Contacts between the two chains:
Residue D116 in protein 1 contacts residue Y446 in protein 2 (closest heavy-atom distance 3.0 Å).
Residue F435 in protein 1 interacts with residue Q480 in protein 2 (closest heavy-atom distance 2.9 Å).
Residue R475 in protein 1 contacts residue A430 in protein 2 (closest heavy-atom distance 2.9 Å).
Residue R132 in protein 1 is in contact with residue A447 in protein 2 (closest heavy-atom distance 2.9 Å).
Residue P424 in protein 1 contacts residue R48 in protein 2 (closest heavy-atom distance 2.8 Å).
Residue A447 in protein 1 interacts with residue D116 in protein 2 (closest heavy-atom distance 3.0 Å).
Residue R475 in protein 1 interacts with residue P453 in protein 2 (closest heavy-atom distance 3.4 Å).
Residue M448 in protein 1 is in contact with residue R132 in protein 2 (closest heavy-atom distance 3.0 Å).
Residue R235 in protein 1 interacts with residue H242 in protein 2 (closest heavy-atom distance 3.2 Å).
Residue F435 in protein 1 contacts residue P483 in protein 2 (closest heavy-atom distance 3.5 Å).
Residue Y454 in protein 1 interacts with residue P245 in protein 2 (closest heavy-atom distance 3.4 Å).
Residue E427 in protein 1 contacts residue Y479 in protein 2 (closest heavy-atom distance 2.5 Å).
Residue A461 in protein 1 interacts with residue L474 in protein 2 (closest heavy-atom distance 3.4 Å).
Residue R475 in protein 1 is in contact with residue E427 in protein 2 (closest heavy-atom distance 2.9 Å).
Residue Y479 in protein 1 interacts with residue E427 in protein 2 (closest heavy-atom distance 2.5 Å).
Residue R432 in protein 1 is in contact with residue A478 in protein 2 (closest heavy-atom distance 3.3 Å).
Residue P424 in protein 1 interacts with residue R47 in protein 2 (closest heavy-atom distance 3.1 Å).
Residue E428 in protein 1 is in contact with residue R47 in protein 2 (closest heavy-atom distance 2.8 Å).
Residue E443 in protein 1 contacts residue R122 in protein 2 (closest heavy-atom distance 2.7 Å).
Residue P245 in protein 1 contacts residue R235 in protein 2 (closest heavy-atom distance 3.3 Å).
Residue R432 in protein 1 contacts residue Q480 in protein 2 (closest heavy-atom distance 2.8 Å).
Residue G431 in protein 1 contacts residue A478 in protein 2 (closest heavy-atom distance 2.7 Å).
Residue R244 in protein 1 is in contact with residue R235 in protein 2 (closest heavy-atom distance 2.8 Å).
Residue Q480 in protein 1 is in contact with residue F435 in protein 2 (closest heavy-atom distance 3.0 Å).
Residue R235 in protein 1 contacts residue R244 in protein 2 (closest heavy-atom distance 2.8 Å).
Residue A447 in protein 1 contacts residue R132 in protein 2 (closest heavy-atom distance 2.9 Å).
Residue A478 in protein 1 contacts residue G431 in protein 2 (closest heavy-atom distance 2.8 Å).
Residue R132 in protein 1 interacts with residue M448 in protein 2 (closest heavy-atom distance 3.0 Å).
Residue E399 in protein 1 contacts residue R44 in protein 2 (closest heavy-atom distance 3.1 Å).
Residue Y446 in protein 1 is in contact with residue G505 in protein 2 (closest heavy-atom distance 3.4 Å).
Residue R44 in protein 1 is in contact with residue E399 in protein 2 (closest heavy-atom distance 3.2 Å).
Residue Y446 in protein 1 is in contact with residue D116 in protein 2 (closest heavy-atom distance 2.9 Å).
Residue D116 in protein 1 interacts with residue A447 in protein 2 (closest heavy-atom distance 3.0 Å).
Residue R48 in protein 1 interacts with residue E427 in protein 2 (closest heavy-atom distance 3.4 Å).
Residue E427 in protein 1 interacts with residue R47 in protein 2 (closest heavy-atom distance 3.1 Å).
Residue G431 in protein 1 interacts with residue V477 in protein 2 (closest heavy-atom distance 3.4 Å).
Residue L433 in protein 1 is in contact with residue A478 in protein 2 (closest heavy-atom distance 2.8 Å).
Residue R122 in protein 1 interacts with residue E443 in protein 2 (closest heavy-atom distance 2.8 Å).
Residue A430 in protein 1 interacts with residue R475 in protein 2 (closest heavy-atom distance 2.9 Å).
Residue A478 in protein 1 interacts with residue L433 in protein 2 (closest heavy-atom distance 2.9 Å).
Residue R47 in protein 1 contacts residue E428 in protein 2 (closest heavy-atom distance 2.9 Å).
Residue E428 in protein 1 is in contact with residue R44 in protein 2 (closest heavy-atom distance 2.8 Å).
Residue F435 in protein 1 interacts with residue A481 in protein 2 (closest heavy-atom distance 3.4 Å).
Residue R47 in protein 1 contacts residue E427 in protein 2 (closest heavy-atom distance 2.9 Å).
Residue R47 in protein 1 is in contact with residue P424 in protein 2 (closest heavy-atom distance 3.2 Å).
Residue L474 in protein 1 interacts with residue A461 in protein 2 (closest heavy-atom distance 3.5 Å).
Residue Q480 in protein 1 is in contact with residue R432 in protein 2 (closest heavy-atom distance 3.0 Å).
Residue E427 in protein 1 is in contact with residue R475 in protein 2 (closest heavy-atom distance 2.9 Å).
Residue L433 in protein 1 contacts residue Q480 in protein 2 (closest heavy-atom distance 2.7 Å).
Residue H242 in protein 1 interacts with residue R235 in protein 2 (closest heavy-atom distance 3.2 Å).
Residue A478 in protein 1 is in contact with residue R432 in protein 2 (closest heavy-atom distance 3.4 Å).
Residue R44 in protein 1 contacts residue E428 in protein 2 (closest heavy-atom distance 2.8 Å).
Residue R235 in protein 1 is in contact with residue P245 in protein 2 (closest heavy-atom distance 3.2 Å).
Residue Q480 in protein 1 is in contact with residue L433 in protein 2 (closest heavy-atom distance 2.8 Å).
Residue I130 in protein 1 contacts residue A447 in protein 2 (closest heavy-atom distance 3.4 Å).
Residue P245 in protein 1 is in contact with residue Y454 in protein 2 (closest heavy-atom distance 3.3 Å).
Residue P453 in protein 1 contacts residue R475 in protein 2 (closest heavy-atom distance 3.2 Å).
Residue H242 in protein 1 interacts with residue F238 in protein 2 (closest heavy-atom distance 3.4 Å).
Residue A447 in protein 1 is in contact with residue I130 in protein 2 (closest heavy-atom distance 3.4 Å).
Residue F238 in protein 1 interacts with residue H242 in protein 2 (closest heavy-atom distance 3.4 Å).

Sequence of protein 1:
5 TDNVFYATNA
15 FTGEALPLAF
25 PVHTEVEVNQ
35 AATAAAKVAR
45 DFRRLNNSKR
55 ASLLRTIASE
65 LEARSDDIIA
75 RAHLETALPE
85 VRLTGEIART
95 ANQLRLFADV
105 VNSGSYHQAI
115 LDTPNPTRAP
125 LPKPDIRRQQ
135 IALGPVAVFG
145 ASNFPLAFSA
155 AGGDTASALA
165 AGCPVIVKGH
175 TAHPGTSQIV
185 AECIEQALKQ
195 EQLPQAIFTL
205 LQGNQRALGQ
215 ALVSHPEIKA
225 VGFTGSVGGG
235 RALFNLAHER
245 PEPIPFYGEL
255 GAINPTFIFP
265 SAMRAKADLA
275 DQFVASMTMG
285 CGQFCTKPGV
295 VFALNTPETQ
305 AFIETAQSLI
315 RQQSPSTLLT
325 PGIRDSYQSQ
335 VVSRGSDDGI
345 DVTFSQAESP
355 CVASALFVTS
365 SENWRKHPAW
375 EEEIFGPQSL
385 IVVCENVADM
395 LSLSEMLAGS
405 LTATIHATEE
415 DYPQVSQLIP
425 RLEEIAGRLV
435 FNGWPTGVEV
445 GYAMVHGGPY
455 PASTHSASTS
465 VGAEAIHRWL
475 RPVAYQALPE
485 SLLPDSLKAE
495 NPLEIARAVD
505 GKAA

These two protein chains interact to form a complex.

Sequence of protein 2:
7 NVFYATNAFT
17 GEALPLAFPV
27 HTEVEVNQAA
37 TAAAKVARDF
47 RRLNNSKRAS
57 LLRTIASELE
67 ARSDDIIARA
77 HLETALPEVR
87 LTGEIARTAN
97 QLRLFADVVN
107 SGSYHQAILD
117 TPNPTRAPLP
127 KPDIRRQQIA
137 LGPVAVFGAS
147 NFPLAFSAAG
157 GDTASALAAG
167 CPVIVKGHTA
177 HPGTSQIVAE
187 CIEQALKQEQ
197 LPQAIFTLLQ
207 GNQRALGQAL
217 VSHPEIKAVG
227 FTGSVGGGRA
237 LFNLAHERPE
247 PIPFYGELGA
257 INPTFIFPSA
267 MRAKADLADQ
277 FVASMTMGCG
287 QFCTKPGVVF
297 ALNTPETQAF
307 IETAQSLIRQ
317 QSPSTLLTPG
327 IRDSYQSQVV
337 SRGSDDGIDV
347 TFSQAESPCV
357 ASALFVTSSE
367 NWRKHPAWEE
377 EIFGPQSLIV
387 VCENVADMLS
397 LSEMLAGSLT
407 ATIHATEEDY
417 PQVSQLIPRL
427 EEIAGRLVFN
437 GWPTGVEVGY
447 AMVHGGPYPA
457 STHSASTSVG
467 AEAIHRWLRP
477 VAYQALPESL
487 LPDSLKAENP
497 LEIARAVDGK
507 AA